Contacts between the two chains:
Residue H45 in protein 1 interacts with residue A63 in protein 2 (closest heavy-atom distance 3.9 Å).
Residue S290 in protein 1 is in contact with residue S83 in protein 2 (closest heavy-atom distance 2.8 Å).
Residue N210 in protein 1 interacts with residue S83 in protein 2 (closest heavy-atom distance 3.2 Å).
Residue Y47 in protein 1 contacts residue E72 in protein 2 (closest heavy-atom distance 3.2 Å).
Residue V260 in protein 1 interacts with residue W81 in protein 2 (closest heavy-atom distance 4.1 Å).
Residue W341 in protein 1 is in contact with residue G118 in protein 2 (closest heavy-atom distance 3.5 Å).
Residue R344 in protein 1 is in contact with residue K116 in protein 2 (closest heavy-atom distance 3.5 Å).
Residue W56 in protein 1 is in contact with residue H117 in protein 2 (closest heavy-atom distance 3.9 Å).
Residue Y47 in protein 1 is in contact with residue K64 in protein 2 (closest heavy-atom distance 4.1 Å).
Residue R344 in protein 1 contacts residue H117 in protein 2 (closest heavy-atom distance 3.4 Å).
Residue K51 in protein 1 is in contact with residue V73 in protein 2 (closest heavy-atom distance 4.0 Å).
Residue A270 in protein 1 interacts with residue Y85 in protein 2 (closest heavy-atom distance 3.8 Å).
Residue H45 in protein 1 is in contact with residue H117 in protein 2 (closest heavy-atom distance 3.7 Å).
Residue D271 in protein 1 is in contact with residue R82 in protein 2 (closest heavy-atom distance 3.3 Å).
Residue P269 in protein 1 is in contact with residue G78 in protein 2 (closest heavy-atom distance 3.4 Å).
Residue I307 in protein 1 is in contact with residue W81 in protein 2 (closest heavy-atom distance 3.8 Å).
Residue T54 in protein 1 contacts residue H117 in protein 2 (closest heavy-atom distance 4.2 Å).
Residue H45 in protein 1 interacts with residue A60 in protein 2 (closest heavy-atom distance 3.3 Å).
Residue E351 in protein 1 interacts with residue K116 in protein 2 (closest heavy-atom distance 4.2 Å).
Residue R345 in protein 1 interacts with residue A119 in protein 2 (closest heavy-atom distance 3.7 Å).
Residue K211 in protein 1 is in contact with residue S83 in protein 2 (closest heavy-atom distance 3.7 Å).
Residue T46 in protein 1 interacts with residue E72 in protein 2 (closest heavy-atom distance 4.0 Å).
Residue K82 in protein 1 is in contact with residue K116 in protein 2 (closest heavy-atom distance 4.0 Å).
Residue H45 in protein 1 interacts with residue E59 in protein 2 (closest heavy-atom distance 3.5 Å).
Residue P269 in protein 1 contacts residue Y85 in protein 2 (closest heavy-atom distance 3.8 Å).
Residue T209 in protein 1 is in contact with residue S83 in protein 2 (closest heavy-atom distance 2.5 Å).
Residue P269 in protein 1 interacts with residue R82 in protein 2 (closest heavy-atom distance 2.3 Å).
Residue W341 in protein 1 is in contact with residue W122 in protein 2 (closest heavy-atom distance 3.6 Å).
Residue G267 in protein 1 interacts with residue G78 in protein 2 (closest heavy-atom distance 3.7 Å).
Residue P213 in protein 1 interacts with residue W81 in protein 2 (closest heavy-atom distance 3.9 Å).
Residue G267 in protein 1 is in contact with residue Q76 in protein 2 (closest heavy-atom distance 3.6 Å).
Residue L42 in protein 1 is in contact with residue L62 in protein 2 (closest heavy-atom distance 4.2 Å).
Residue A270 in protein 1 interacts with residue R82 in protein 2 (closest heavy-atom distance 3.9 Å).
Residue H45 in protein 1 interacts with residue S57 in protein 2 (closest heavy-atom distance 4.2 Å).
Residue T272 in protein 1 is in contact with residue Y85 in protein 2 (closest heavy-atom distance 3.3 Å).
Residue K51 in protein 1 interacts with residue E72 in protein 2 (closest heavy-atom distance 3.4 Å).
Residue Y44 in protein 1 contacts residue L62 in protein 2 (closest heavy-atom distance 3.4 Å).
Residue S348 in protein 1 interacts with residue K116 in protein 2 (closest heavy-atom distance 3.9 Å).
Residue P288 in protein 1 interacts with residue Y85 in protein 2 (closest heavy-atom distance 4.0 Å).
Residue P288 in protein 1 contacts residue S83 in protein 2 (closest heavy-atom distance 4.2 Å).
Residue L208 in protein 1 interacts with residue W81 in protein 2 (closest heavy-atom distance 3.7 Å).
Residue H45 in protein 1 is in contact with residue V69 in protein 2 (closest heavy-atom distance 4.0 Å).
Residue I268 in protein 1 interacts with residue R82 in protein 2 (closest heavy-atom distance 3.8 Å).
Residue Y44 in protein 1 contacts residue V69 in protein 2 (closest heavy-atom distance 4.1 Å).
Residue E289 in protein 1 is in contact with residue G84 in protein 2 (closest heavy-atom distance 3.6 Å).
Residue L206 in protein 1 is in contact with residue W81 in protein 2 (closest heavy-atom distance 3.5 Å).
Residue H29 in protein 1 is in contact with residue P114 in protein 2 (closest heavy-atom distance 4.1 Å).
Residue E289 in protein 1 interacts with residue T87 in protein 2 (closest heavy-atom distance 3.5 Å).
Residue S290 in protein 1 interacts with residue G84 in protein 2 (closest heavy-atom distance 4.2 Å).
Residue P288 in protein 1 is in contact with residue G84 in protein 2 (closest heavy-atom distance 3.5 Å).
Residue A43 in protein 1 contacts residue E59 in protein 2 (closest heavy-atom distance 3.4 Å).
Residue V305 in protein 1 interacts with residue W81 in protein 2 (closest heavy-atom distance 3.8 Å).
Residue P269 in protein 1 interacts with residue Q76 in protein 2 (closest heavy-atom distance 4.0 Å).
Residue I268 in protein 1 interacts with residue W81 in protein 2 (closest heavy-atom distance 3.6 Å).
Residue Y47 in protein 1 contacts residue V69 in protein 2 (closest heavy-atom distance 3.6 Å).
Residue P269 in protein 1 is in contact with residue A79 in protein 2 (closest heavy-atom distance 3.6 Å).
Residue W341 in protein 1 interacts with residue A119 in protein 2 (closest heavy-atom distance 3.6 Å).
Residue L42 in protein 1 contacts residue E59 in protein 2 (closest heavy-atom distance 4.1 Å).
Residue E212 in protein 1 interacts with residue R82 in protein 2 (closest heavy-atom distance 2.6 Å).
Residue P288 in protein 1 contacts residue R82 in protein 2 (closest heavy-atom distance 4.0 Å).

Sequence of protein 2:
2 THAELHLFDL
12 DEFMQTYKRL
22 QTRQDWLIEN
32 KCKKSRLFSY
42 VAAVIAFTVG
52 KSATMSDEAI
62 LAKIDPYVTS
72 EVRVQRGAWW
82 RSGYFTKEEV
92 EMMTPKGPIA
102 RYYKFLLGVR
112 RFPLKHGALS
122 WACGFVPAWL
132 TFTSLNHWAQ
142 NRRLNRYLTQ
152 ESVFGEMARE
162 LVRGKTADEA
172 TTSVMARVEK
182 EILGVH

The following describes two proteins that form a bound complex.

Sequence of protein 1:
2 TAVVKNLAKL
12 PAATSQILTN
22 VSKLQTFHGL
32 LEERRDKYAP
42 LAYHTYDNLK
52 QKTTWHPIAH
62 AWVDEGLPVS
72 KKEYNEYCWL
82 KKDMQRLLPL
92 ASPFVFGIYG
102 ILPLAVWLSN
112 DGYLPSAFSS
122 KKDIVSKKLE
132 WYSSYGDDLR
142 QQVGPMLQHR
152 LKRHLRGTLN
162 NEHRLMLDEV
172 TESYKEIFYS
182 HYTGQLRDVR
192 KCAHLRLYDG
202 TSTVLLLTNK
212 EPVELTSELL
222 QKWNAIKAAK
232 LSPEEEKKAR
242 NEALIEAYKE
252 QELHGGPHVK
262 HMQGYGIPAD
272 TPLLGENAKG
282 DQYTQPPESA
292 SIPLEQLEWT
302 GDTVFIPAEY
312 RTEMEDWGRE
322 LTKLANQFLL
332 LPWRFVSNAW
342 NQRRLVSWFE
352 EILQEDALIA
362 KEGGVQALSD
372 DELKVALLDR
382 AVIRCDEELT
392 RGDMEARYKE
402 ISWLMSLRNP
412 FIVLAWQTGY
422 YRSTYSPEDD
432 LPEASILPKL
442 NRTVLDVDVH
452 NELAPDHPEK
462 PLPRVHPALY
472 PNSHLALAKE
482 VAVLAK